This data describes a binding interaction between two proteins.

Sequence of the second protein:
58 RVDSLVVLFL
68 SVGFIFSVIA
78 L

Contacts between the two chains:
Residue F24 in the first protein interacts with residue R58 in the second protein (closest heavy-atom distance 3.4 Å).
Residue I42 in the first protein interacts with residue I72 in the second protein (closest heavy-atom distance 3.9 Å).
Residue L22 in the first protein contacts residue V59 in the second protein (closest heavy-atom distance 4.1 Å).
Residue E21 in the first protein is in contact with residue R58 in the second protein (closest heavy-atom distance 3.4 Å).
Residue L166 in the first protein contacts residue V64 in the second protein (closest heavy-atom distance 3.9 Å).
Residue F163 in the first protein contacts residue S68 in the second protein (closest heavy-atom distance 3.2 Å).
Residue P23 in the first protein contacts residue S61 in the second protein (closest heavy-atom distance 3.9 Å).
Residue F38 in the first protein contacts residue L65 in the second protein (closest heavy-atom distance 3.8 Å).
Residue Y35 in the first protein contacts residue L62 in the second protein (closest heavy-atom distance 4.5 Å).
Residue P23 in the first protein is in contact with residue R58 in the second protein (closest heavy-atom distance 4.8 Å).
Residue V51 in the first protein is in contact with residue V75 in the second protein (closest heavy-atom distance 3.9 Å).
Residue F163 in the first protein is in contact with residue V64 in the second protein (closest heavy-atom distance 3.8 Å).
Residue L22 in the first protein is in contact with residue R58 in the second protein (closest heavy-atom distance 4.1 Å).
Residue P23 in the first protein interacts with residue D60 in the second protein (closest heavy-atom distance 4.1 Å).
Residue I42 in the first protein contacts residue V69 in the second protein (closest heavy-atom distance 5.0 Å).
Residue E25 in the first protein is in contact with residue D60 in the second protein (closest heavy-atom distance 4.8 Å).
Residue E21 in the first protein interacts with residue V59 in the second protein (closest heavy-atom distance 3.4 Å).
Residue F48 in the first protein is in contact with residue I72 in the second protein (closest heavy-atom distance 3.4 Å).
Residue Q156 in the first protein interacts with residue F71 in the second protein (closest heavy-atom distance 3.4 Å).
Residue F48 in the first protein contacts residue I76 in the second protein (closest heavy-atom distance 3.7 Å).
Residue G159 in the first protein is in contact with residue L67 in the second protein (closest heavy-atom distance 4.1 Å).
Residue L79 in the first protein interacts with residue I72 in the second protein (closest heavy-atom distance 4.7 Å).
Residue A160 in the first protein is in contact with residue F71 in the second protein (closest heavy-atom distance 3.7 Å).
Residue V170 in the first protein is in contact with residue V64 in the second protein (closest heavy-atom distance 4.4 Å).
Residue F24 in the first protein interacts with residue V59 in the second protein (closest heavy-atom distance 3.6 Å).
Residue V51 in the first protein contacts residue L78 in the second protein (closest heavy-atom distance 3.9 Å).
Residue F175 in the first protein is in contact with residue S61 in the second protein (closest heavy-atom distance 3.6 Å).
Residue F163 in the first protein contacts residue L67 in the second protein (closest heavy-atom distance 4.7 Å).
Residue L50 in the first protein is in contact with residue V75 in the second protein (closest heavy-atom distance 4.2 Å).
Residue L79 in the first protein is in contact with residue F71 in the second protein (closest heavy-atom distance 4.1 Å).
Residue E25 in the first protein interacts with residue S61 in the second protein (closest heavy-atom distance 4.6 Å).
Residue E25 in the first protein is in contact with residue R58 in the second protein (closest heavy-atom distance 4.8 Å).
Residue F45 in the first protein is in contact with residue I72 in the second protein (closest heavy-atom distance 4.5 Å).
Residue P49 in the first protein contacts residue V75 in the second protein (closest heavy-atom distance 3.3 Å).
Residue F24 in the first protein interacts with residue D60 in the second protein (closest heavy-atom distance 3.7 Å).
Residue G159 in the first protein interacts with residue F71 in the second protein (closest heavy-atom distance 4.8 Å).
Residue L22 in the first protein contacts residue D60 in the second protein (closest heavy-atom distance 5.0 Å).
Residue L79 in the first protein interacts with residue V75 in the second protein (closest heavy-atom distance 3.8 Å).
Residue I42 in the first protein interacts with residue S68 in the second protein (closest heavy-atom distance 3.2 Å).
Residue V170 in the first protein contacts residue S61 in the second protein (closest heavy-atom distance 3.6 Å).
Residue I42 in the first protein interacts with residue L65 in the second protein (closest heavy-atom distance 3.8 Å).

Sequence of the first protein:
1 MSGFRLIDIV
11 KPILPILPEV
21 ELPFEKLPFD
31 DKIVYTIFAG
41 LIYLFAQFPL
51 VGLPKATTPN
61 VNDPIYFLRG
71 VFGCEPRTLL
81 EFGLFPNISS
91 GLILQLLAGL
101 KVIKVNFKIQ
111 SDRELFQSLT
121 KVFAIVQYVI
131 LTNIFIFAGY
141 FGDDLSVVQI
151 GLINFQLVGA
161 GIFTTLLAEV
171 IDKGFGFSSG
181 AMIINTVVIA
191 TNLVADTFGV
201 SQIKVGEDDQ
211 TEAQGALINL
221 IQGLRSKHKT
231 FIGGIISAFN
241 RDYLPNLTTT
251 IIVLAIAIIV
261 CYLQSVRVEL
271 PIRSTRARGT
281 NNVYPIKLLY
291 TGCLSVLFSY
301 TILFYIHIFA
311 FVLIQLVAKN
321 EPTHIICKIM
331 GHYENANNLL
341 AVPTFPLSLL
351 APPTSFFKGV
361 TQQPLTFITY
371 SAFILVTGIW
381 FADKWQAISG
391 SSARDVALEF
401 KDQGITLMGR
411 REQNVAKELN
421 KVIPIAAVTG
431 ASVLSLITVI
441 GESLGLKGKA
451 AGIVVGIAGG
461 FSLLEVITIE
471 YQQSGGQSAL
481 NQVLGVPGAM